This data describes a binding interaction between two proteins.

Interface contacts:
Residue P108 in the first protein interacts with residue K66 in the second protein (closest heavy-atom distance 3.9 Å).
Residue T98 in the first protein is in contact with residue R78 in the second protein (closest heavy-atom distance 3.5 Å).
Residue I127 in the first protein interacts with residue L50 in the second protein (closest heavy-atom distance 3.9 Å).
Residue A94 in the first protein is in contact with residue L82 in the second protein (closest heavy-atom distance 3.6 Å).
Residue M207 in the first protein is in contact with residue L99 in the second protein (closest heavy-atom distance 3.8 Å).
Residue A95 in the first protein is in contact with residue L82 in the second protein (closest heavy-atom distance 3.9 Å).
Residue V131 in the first protein contacts residue I44 in the second protein (closest heavy-atom distance 4.0 Å).
Residue D174 in the first protein contacts residue L50 in the second protein (closest heavy-atom distance 4.0 Å).
Residue Q106 in the first protein contacts residue P61 in the second protein (closest heavy-atom distance 3.6 Å).
Residue Y109 in the first protein contacts residue F69 in the second protein (closest heavy-atom distance 3.4 Å).
Residue P178 in the first protein is in contact with residue L56 in the second protein (closest heavy-atom distance 3.9 Å).
Residue R91 in the first protein interacts with residue S85 in the second protein (closest heavy-atom distance 3.8 Å).
Residue R116 in the first protein interacts with residue A55 in the second protein (closest heavy-atom distance 3.7 Å).
Residue L119 in the first protein contacts residue L56 in the second protein (closest heavy-atom distance 3.7 Å).
Residue Q214 in the first protein is in contact with residue L99 in the second protein (closest heavy-atom distance 3.1 Å).
Residue P178 in the first protein interacts with residue A55 in the second protein (closest heavy-atom distance 4.0 Å).
Residue D177 in the first protein interacts with residue A55 in the second protein (closest heavy-atom distance 3.2 Å).
Residue D177 in the first protein is in contact with residue S54 in the second protein (closest heavy-atom distance 3.5 Å).
Residue L107 in the first protein contacts residue F69 in the second protein (closest heavy-atom distance 3.8 Å).
Residue Y109 in the first protein interacts with residue P71 in the second protein (closest heavy-atom distance 4.0 Å).
Residue P194 in the first protein contacts residue E49 in the second protein (closest heavy-atom distance 3.7 Å).
Residue R123 in the first protein contacts residue L50 in the second protein (closest heavy-atom distance 4.0 Å).
Residue I211 in the first protein is in contact with residue L99 in the second protein (closest heavy-atom distance 3.8 Å).
Residue K268 in the first protein contacts residue E49 in the second protein (closest heavy-atom distance 3.9 Å).
Residue Y196 in the first protein is in contact with residue E51 in the second protein (closest heavy-atom distance 2.6 Å).
Residue K170 in the first protein contacts residue D46 in the second protein (closest heavy-atom distance 3.4 Å).
Residue K193 in the first protein is in contact with residue E49 in the second protein (closest heavy-atom distance 3.5 Å).
Residue R116 in the first protein is in contact with residue A58 in the second protein (closest heavy-atom distance 2.3 Å).
Residue E179 in the first protein contacts residue A55 in the second protein (closest heavy-atom distance 3.6 Å).
Residue R163 in the first protein contacts residue D46 in the second protein (closest heavy-atom distance 3.3 Å).
Residue K193 in the first protein contacts residue A48 in the second protein (closest heavy-atom distance 3.3 Å).
Residue R91 in the first protein contacts residue P83 in the second protein (closest heavy-atom distance 2.8 Å).
Residue S89 in the first protein interacts with residue R86 in the second protein (closest heavy-atom distance 3.5 Å).
Residue Q120 in the first protein contacts residue L56 in the second protein (closest heavy-atom distance 2.3 Å).
Residue I127 in the first protein interacts with residue L47 in the second protein (closest heavy-atom distance 3.7 Å).
Residue K193 in the first protein contacts residue L50 in the second protein (closest heavy-atom distance 3.2 Å).
Residue A94 in the first protein is in contact with residue P83 in the second protein (closest heavy-atom distance 3.8 Å).
Residue Q113 in the first protein interacts with residue I60 in the second protein (closest heavy-atom distance 4.0 Å).
Residue Q120 in the first protein is in contact with residue A58 in the second protein (closest heavy-atom distance 3.4 Å).
Residue K193 in the first protein interacts with residue E51 in the second protein (closest heavy-atom distance 4.0 Å).
Residue K170 in the first protein interacts with residue E49 in the second protein (closest heavy-atom distance 3.8 Å).
Residue M207 in the first protein contacts residue Q103 in the second protein (closest heavy-atom distance 3.7 Å).
Residue E105 in the first protein is in contact with residue A58 in the second protein (closest heavy-atom distance 3.9 Å).
Residue E105 in the first protein contacts residue A55 in the second protein (closest heavy-atom distance 3.8 Å).
Residue R183 in the first protein interacts with residue E51 in the second protein (closest heavy-atom distance 2.9 Å).
Residue D177 in the first protein contacts residue L56 in the second protein (closest heavy-atom distance 4.0 Å).
Residue K170 in the first protein interacts with residue L50 in the second protein (closest heavy-atom distance 3.2 Å).
Residue L102 in the first protein interacts with residue D65 in the second protein (closest heavy-atom distance 3.0 Å).
Residue M207 in the first protein is in contact with residue P98 in the second protein (closest heavy-atom distance 3.6 Å).
Residue K210 in the first protein contacts residue L99 in the second protein (closest heavy-atom distance 3.6 Å).
Residue Q120 in the first protein is in contact with residue D57 in the second protein (closest heavy-atom distance 3.9 Å).
Residue P108 in the first protein contacts residue F69 in the second protein (closest heavy-atom distance 3.5 Å).
Residue R91 in the first protein contacts residue L82 in the second protein (closest heavy-atom distance 3.5 Å).
Residue T98 in the first protein is in contact with residue R74 in the second protein (closest heavy-atom distance 4.0 Å).
Residue T134 in the first protein is in contact with residue D46 in the second protein (closest heavy-atom distance 3.4 Å).
Residue R116 in the first protein contacts residue P59 in the second protein (closest heavy-atom distance 3.4 Å).
Residue V180 in the first protein interacts with residue E51 in the second protein (closest heavy-atom distance 4.0 Å).
Residue R123 in the first protein interacts with residue D57 in the second protein (closest heavy-atom distance 2.5 Å).
Residue Q113 in the first protein interacts with residue P61 in the second protein (closest heavy-atom distance 3.4 Å).
Residue D174 in the first protein contacts residue E51 in the second protein (closest heavy-atom distance 3.2 Å).

Sequence of the second protein:
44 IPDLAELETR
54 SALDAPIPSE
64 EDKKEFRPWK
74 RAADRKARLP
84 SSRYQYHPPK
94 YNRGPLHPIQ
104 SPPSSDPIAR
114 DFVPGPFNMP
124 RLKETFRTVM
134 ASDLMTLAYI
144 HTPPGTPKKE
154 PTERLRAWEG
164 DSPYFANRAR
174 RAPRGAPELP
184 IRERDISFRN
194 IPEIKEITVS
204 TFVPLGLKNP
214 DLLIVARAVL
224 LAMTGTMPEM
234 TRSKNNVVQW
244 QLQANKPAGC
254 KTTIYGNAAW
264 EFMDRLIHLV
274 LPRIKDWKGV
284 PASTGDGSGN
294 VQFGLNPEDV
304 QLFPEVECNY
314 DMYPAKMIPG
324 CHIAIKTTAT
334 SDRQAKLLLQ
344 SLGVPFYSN

Sequence of the first protein:
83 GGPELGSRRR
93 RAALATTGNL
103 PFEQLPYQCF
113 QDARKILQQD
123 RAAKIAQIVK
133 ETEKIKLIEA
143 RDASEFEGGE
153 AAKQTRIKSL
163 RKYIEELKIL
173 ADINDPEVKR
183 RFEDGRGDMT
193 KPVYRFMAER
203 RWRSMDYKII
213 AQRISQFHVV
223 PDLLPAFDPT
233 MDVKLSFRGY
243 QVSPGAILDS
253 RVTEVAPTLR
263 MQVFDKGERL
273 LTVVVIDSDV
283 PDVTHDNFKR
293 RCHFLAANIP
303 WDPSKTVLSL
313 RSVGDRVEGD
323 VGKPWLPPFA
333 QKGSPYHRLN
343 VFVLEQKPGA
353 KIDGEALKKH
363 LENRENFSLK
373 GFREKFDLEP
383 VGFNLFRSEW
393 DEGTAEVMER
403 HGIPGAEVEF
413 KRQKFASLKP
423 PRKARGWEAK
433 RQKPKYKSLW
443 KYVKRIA